These two protein chains interact to form a complex.

Sequence of chain A:
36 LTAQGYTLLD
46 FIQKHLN

Sequence of chain B:
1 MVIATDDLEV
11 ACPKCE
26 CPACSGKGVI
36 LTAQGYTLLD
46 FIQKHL

Contacts between the two chains:
Residue L51 in chain B contacts residue L51 in chain A (closest heavy-atom distance 4.1 Å).
Residue F46 in chain B is in contact with residue L36 in chain A (closest heavy-atom distance 3.4 Å).
Residue L51 in chain B interacts with residue I47 in chain A (closest heavy-atom distance 3.9 Å).
Residue F46 in chain B interacts with residue G40 in chain A (closest heavy-atom distance 3.5 Å).
Residue H50 in chain B interacts with residue L36 in chain A (closest heavy-atom distance 3.4 Å).
Residue I47 in chain B contacts residue L44 in chain A (closest heavy-atom distance 3.8 Å).
Residue H50 in chain B is in contact with residue L44 in chain A (closest heavy-atom distance 3.9 Å).
Residue L51 in chain B is in contact with residue L44 in chain A (closest heavy-atom distance 4.2 Å).
Residue L43 in chain B is in contact with residue L43 in chain A (closest heavy-atom distance 3.8 Å).
Residue I47 in chain B is in contact with residue I47 in chain A (closest heavy-atom distance 4.1 Å).
Residue I47 in chain B contacts residue L43 in chain A (closest heavy-atom distance 3.6 Å).